Interface contacts:
Residue R501 in chain B interacts with residue A200 in chain A (closest heavy-atom distance 3.6 Å).
Residue S607 in chain B interacts with residue I163 in chain A (closest heavy-atom distance 3.4 Å).
Residue R873 in chain B interacts with residue D145 in chain A (closest heavy-atom distance 3.1 Å).
Residue E432 in chain B contacts residue A200 in chain A (closest heavy-atom distance 3.5 Å).
Residue Q431 in chain B contacts residue R191 in chain A (closest heavy-atom distance 3.2 Å).
Residue Q497 in chain B interacts with residue I201 in chain A (closest heavy-atom distance 3.5 Å).
Residue E472 in chain B is in contact with residue V207 in chain A (closest heavy-atom distance 3.4 Å).
Residue F500 in chain B is in contact with residue S203 in chain A (closest heavy-atom distance 3.6 Å).
Residue L480 in chain B is in contact with residue Y242 in chain A (closest heavy-atom distance 3.5 Å).
Residue E430 in chain B interacts with residue H198 in chain A (closest heavy-atom distance 3.4 Å).
Residue D905 in chain B is in contact with residue Y126 in chain A (closest heavy-atom distance 2.7 Å).
Residue C610 in chain B contacts residue H147 in chain A (closest heavy-atom distance 3.6 Å).
Residue E432 in chain B is in contact with residue S203 in chain A (closest heavy-atom distance 3.4 Å).
Residue D429 in chain B interacts with residue Q199 in chain A (closest heavy-atom distance 3.0 Å).
Residue E472 in chain B contacts residue V209 in chain A (closest heavy-atom distance 2.9 Å).
Residue E472 in chain B is in contact with residue Q208 in chain A (closest heavy-atom distance 3.1 Å).
Residue P952 in chain B is in contact with residue K275 in chain A (closest heavy-atom distance 3.5 Å).
Residue Q497 in chain B interacts with residue A200 in chain A (closest heavy-atom distance 3.3 Å).
Residue V896 in chain B contacts residue R253 in chain A (closest heavy-atom distance 3.3 Å).
Residue T866 in chain B contacts residue K186 in chain A (closest heavy-atom distance 3.0 Å).
Residue F500 in chain B is in contact with residue L202 in chain A (closest heavy-atom distance 3.6 Å).
Residue Q434 in chain B contacts residue E205 in chain A (closest heavy-atom distance 3.6 Å).
Residue Q431 in chain B is in contact with residue I163 in chain A (closest heavy-atom distance 3.4 Å).
Residue T479 in chain B contacts residue V207 in chain A (closest heavy-atom distance 3.3 Å).
Residue Y493 in chain B is in contact with residue L202 in chain A (closest heavy-atom distance 3.5 Å).
Residue H901 in chain B interacts with residue H20 in chain A (closest heavy-atom distance 3.4 Å).
Residue Q497 in chain B interacts with residue Q199 in chain A (closest heavy-atom distance 3.5 Å).
Residue D494 in chain B is in contact with residue L202 in chain A (closest heavy-atom distance 3.5 Å).
Residue T866 in chain B contacts residue V209 in chain A (closest heavy-atom distance 3.4 Å).
Residue S496 in chain B interacts with residue I201 in chain A (closest heavy-atom distance 3.5 Å).
Residue H611 in chain B contacts residue T148 in chain A (closest heavy-atom distance 3.3 Å).
Residue R501 in chain B interacts with residue Q199 in chain A (closest heavy-atom distance 3.3 Å).
Residue E483 in chain B contacts residue S241 in chain A (closest heavy-atom distance 2.8 Å).
Residue Y865 in chain B interacts with residue R253 in chain A (closest heavy-atom distance 3.6 Å).
Residue E430 in chain B contacts residue Q199 in chain A (closest heavy-atom distance 3.3 Å).
Residue Y493 in chain B contacts residue P238 in chain A (closest heavy-atom distance 2.4 Å).
Residue G898 in chain B interacts with residue R255 in chain A (closest heavy-atom distance 3.3 Å).
Residue K475 in chain B interacts with residue V207 in chain A (closest heavy-atom distance 3.6 Å).
Residue E432 in chain B contacts residue R191 in chain A (closest heavy-atom distance 3.2 Å).
Residue E483 in chain B contacts residue S240 in chain A (closest heavy-atom distance 3.3 Å).
Residue K902 in chain B contacts residue N128 in chain A (closest heavy-atom distance 3.4 Å).
Residue E953 in chain B is in contact with residue P273 in chain A (closest heavy-atom distance 2.9 Å).
Residue E435 in chain B contacts residue E205 in chain A (closest heavy-atom distance 3.3 Å).
Residue H611 in chain B contacts residue D146 in chain A (closest heavy-atom distance 3.4 Å).
Residue W471 in chain B contacts residue V209 in chain A (closest heavy-atom distance 3.5 Å).
Residue E606 in chain B contacts residue R165 in chain A (closest heavy-atom distance 2.6 Å).
Residue G898 in chain B contacts residue A254 in chain A (closest heavy-atom distance 3.5 Å).
Residue E430 in chain B is in contact with residue A200 in chain A (closest heavy-atom distance 3.6 Å).
Residue Y603 in chain B contacts residue R165 in chain A (closest heavy-atom distance 2.6 Å).
Residue D905 in chain B is in contact with residue R74 in chain A (closest heavy-atom distance 3.5 Å).
Residue F500 in chain B contacts residue I201 in chain A (closest heavy-atom distance 3.2 Å).
Residue E435 in chain B is in contact with residue T189 in chain A (closest heavy-atom distance 3.4 Å).
Residue L951 in chain B interacts with residue P273 in chain A (closest heavy-atom distance 3.3 Å).
Residue S607 in chain B contacts residue H147 in chain A (closest heavy-atom distance 3.1 Å).
Residue K476 in chain B contacts residue V207 in chain A (closest heavy-atom distance 3.5 Å).
Residue S607 in chain B interacts with residue T148 in chain A (closest heavy-atom distance 3.2 Å).
Residue D494 in chain B interacts with residue I201 in chain A (closest heavy-atom distance 3.6 Å).
Residue Q434 in chain B contacts residue S203 in chain A (closest heavy-atom distance 3.3 Å).
Residue A897 in chain B is in contact with residue R253 in chain A (closest heavy-atom distance 3.4 Å).
Residue Q487 in chain B contacts residue R239 in chain A (closest heavy-atom distance 3.1 Å).

Sequence of chain B:
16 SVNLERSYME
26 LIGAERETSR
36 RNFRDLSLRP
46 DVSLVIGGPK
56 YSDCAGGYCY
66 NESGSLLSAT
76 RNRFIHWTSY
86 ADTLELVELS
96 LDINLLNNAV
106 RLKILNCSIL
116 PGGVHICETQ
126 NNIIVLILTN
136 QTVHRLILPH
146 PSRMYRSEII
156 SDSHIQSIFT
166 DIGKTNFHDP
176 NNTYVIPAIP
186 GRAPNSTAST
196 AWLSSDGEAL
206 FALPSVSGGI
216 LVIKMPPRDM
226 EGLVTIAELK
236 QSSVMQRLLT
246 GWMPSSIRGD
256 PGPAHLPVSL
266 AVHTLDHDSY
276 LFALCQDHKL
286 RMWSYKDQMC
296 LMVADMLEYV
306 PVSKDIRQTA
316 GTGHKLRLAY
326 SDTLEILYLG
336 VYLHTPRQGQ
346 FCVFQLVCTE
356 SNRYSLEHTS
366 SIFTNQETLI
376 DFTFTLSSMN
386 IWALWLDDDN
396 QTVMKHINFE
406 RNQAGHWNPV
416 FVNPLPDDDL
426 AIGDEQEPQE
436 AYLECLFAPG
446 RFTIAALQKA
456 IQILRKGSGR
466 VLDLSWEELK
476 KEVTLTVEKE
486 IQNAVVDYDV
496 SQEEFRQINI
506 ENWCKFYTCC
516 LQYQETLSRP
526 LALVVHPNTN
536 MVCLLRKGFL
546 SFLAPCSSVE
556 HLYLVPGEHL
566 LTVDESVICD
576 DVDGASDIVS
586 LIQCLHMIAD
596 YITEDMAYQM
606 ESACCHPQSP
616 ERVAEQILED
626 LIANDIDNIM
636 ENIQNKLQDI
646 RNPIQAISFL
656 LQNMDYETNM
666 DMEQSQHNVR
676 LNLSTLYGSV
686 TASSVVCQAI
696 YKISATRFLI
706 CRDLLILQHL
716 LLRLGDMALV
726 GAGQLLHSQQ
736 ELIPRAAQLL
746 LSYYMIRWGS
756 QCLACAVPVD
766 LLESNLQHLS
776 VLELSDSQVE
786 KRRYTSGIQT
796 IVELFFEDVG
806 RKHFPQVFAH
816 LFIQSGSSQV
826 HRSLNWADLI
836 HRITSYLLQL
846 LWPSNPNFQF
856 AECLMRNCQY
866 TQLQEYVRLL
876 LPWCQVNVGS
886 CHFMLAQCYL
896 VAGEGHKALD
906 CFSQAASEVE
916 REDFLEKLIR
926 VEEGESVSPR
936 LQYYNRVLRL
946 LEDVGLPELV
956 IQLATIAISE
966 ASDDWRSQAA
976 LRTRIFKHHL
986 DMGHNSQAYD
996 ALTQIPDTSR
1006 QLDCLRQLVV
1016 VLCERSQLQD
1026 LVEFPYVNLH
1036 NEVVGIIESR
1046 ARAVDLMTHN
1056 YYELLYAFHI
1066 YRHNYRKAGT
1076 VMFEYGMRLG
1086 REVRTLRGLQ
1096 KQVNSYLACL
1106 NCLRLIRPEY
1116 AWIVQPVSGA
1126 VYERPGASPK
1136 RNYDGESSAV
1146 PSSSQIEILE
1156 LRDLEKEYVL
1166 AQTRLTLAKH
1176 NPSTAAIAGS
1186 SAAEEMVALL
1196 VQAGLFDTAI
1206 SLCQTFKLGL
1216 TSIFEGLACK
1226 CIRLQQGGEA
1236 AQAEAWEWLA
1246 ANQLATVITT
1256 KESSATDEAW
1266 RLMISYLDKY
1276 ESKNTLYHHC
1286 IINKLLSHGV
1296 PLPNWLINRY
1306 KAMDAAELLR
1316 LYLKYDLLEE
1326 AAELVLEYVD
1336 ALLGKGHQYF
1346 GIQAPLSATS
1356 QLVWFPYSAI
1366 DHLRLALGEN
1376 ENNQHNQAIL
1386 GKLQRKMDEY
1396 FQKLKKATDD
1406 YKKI

The following describes two proteins that form a bound complex.

Sequence of chain A:
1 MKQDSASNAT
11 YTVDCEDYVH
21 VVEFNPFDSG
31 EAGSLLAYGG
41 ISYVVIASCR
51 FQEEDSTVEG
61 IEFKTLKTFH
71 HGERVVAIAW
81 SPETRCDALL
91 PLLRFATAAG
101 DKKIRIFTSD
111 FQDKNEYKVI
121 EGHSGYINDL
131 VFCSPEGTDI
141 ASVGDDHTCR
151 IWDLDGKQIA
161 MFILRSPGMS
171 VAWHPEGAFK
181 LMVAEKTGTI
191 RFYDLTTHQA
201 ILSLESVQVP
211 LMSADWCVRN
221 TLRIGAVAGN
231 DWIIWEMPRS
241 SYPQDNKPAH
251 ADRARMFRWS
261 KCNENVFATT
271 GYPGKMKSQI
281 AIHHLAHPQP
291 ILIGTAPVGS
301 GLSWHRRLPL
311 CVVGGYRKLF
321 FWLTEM